This data describes a binding interaction between two proteins.

Contacts between the two chains:
Residue A188 in the second protein contacts residue N260 in the first protein (closest heavy-atom distance 3.2 Å).
Residue L259 in the second protein interacts with residue G190 in the first protein (closest heavy-atom distance 4.3 Å).
Residue N257 in the second protein contacts residue L259 in the first protein (closest heavy-atom distance 3.0 Å).
Residue N260 in the second protein is in contact with residue S187 in the first protein (closest heavy-atom distance 3.2 Å).
Residue L259 in the second protein contacts residue Y186 in the first protein (closest heavy-atom distance 4.6 Å).
Residue Y186 in the second protein contacts residue N260 in the first protein (closest heavy-atom distance 3.3 Å).
Residue N260 in the second protein interacts with residue G190 in the first protein (closest heavy-atom distance 4.6 Å).
Residue N260 in the second protein is in contact with residue Y186 in the first protein (closest heavy-atom distance 3.3 Å).
Residue G190 in the second protein contacts residue L259 in the first protein (closest heavy-atom distance 4.3 Å).
Residue E183 in the second protein is in contact with residue E183 in the first protein (closest heavy-atom distance 2.5 Å).
Residue L259 in the second protein contacts residue N257 in the first protein (closest heavy-atom distance 2.9 Å).
Residue N260 in the second protein contacts residue A188 in the first protein (closest heavy-atom distance 3.2 Å).
Residue L259 in the second protein contacts residue L259 in the first protein (closest heavy-atom distance 3.8 Å).
Residue Y186 in the second protein contacts residue L259 in the first protein (closest heavy-atom distance 4.6 Å).
Residue E189 in the second protein interacts with residue N260 in the first protein (closest heavy-atom distance 4.8 Å).
Residue N260 in the second protein contacts residue E189 in the first protein (closest heavy-atom distance 4.7 Å).
Residue S187 in the second protein interacts with residue N260 in the first protein (closest heavy-atom distance 3.2 Å).
Residue G190 in the second protein interacts with residue N260 in the first protein (closest heavy-atom distance 4.7 Å).

Sequence of the first protein:
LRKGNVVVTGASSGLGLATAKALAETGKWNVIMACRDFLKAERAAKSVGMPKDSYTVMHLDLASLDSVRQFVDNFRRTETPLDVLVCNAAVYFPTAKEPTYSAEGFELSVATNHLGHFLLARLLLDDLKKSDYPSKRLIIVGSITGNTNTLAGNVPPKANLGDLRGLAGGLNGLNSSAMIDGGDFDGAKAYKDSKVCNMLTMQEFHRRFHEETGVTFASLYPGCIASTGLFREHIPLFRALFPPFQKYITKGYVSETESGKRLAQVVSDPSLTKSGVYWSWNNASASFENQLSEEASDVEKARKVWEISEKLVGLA

Sequence of the second protein:
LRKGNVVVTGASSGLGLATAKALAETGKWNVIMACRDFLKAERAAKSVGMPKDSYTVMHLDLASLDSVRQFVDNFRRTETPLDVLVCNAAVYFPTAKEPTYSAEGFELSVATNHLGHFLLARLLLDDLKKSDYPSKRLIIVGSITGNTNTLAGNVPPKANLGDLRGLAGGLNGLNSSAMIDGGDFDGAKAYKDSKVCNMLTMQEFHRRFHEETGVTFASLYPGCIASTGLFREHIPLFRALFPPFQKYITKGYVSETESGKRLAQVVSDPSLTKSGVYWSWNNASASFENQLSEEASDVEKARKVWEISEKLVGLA